Residue-level contacts at the interface:
Residue Y241 in chain A interacts with residue W183 in chain B (closest heavy-atom distance 3.4 Å).
Residue E145 in chain A contacts residue I102 in chain B (closest heavy-atom distance 3.2 Å).
Residue Y260 in chain A contacts residue R167 in chain B (closest heavy-atom distance 3.2 Å).
Residue H177 in chain A contacts residue L174 in chain B (closest heavy-atom distance 3.2 Å).
Residue Y241 in chain A interacts with residue I179 in chain B (closest heavy-atom distance 3.1 Å).
Residue E71 in chain A contacts residue Y109 in chain B (closest heavy-atom distance 3.0 Å).
Residue H177 in chain A interacts with residue P177 in chain B (closest heavy-atom distance 3.0 Å).
Residue E31 in chain A is in contact with residue C160 in chain B (closest heavy-atom distance 3.2 Å).
Residue S219 in chain A is in contact with residue R59 in chain B (closest heavy-atom distance 2.8 Å).
Residue S219 in chain A contacts residue S67 in chain B (closest heavy-atom distance 3.4 Å).
Residue M242 in chain A interacts with residue T186 in chain B (closest heavy-atom distance 3.4 Å).
Residue Q227 in chain A is in contact with residue V75 in chain B (closest heavy-atom distance 3.2 Å).
Residue L79 in chain A is in contact with residue R124 in chain B (closest heavy-atom distance 3.1 Å).
Residue F142 in chain A contacts residue L174 in chain B (closest heavy-atom distance 3.3 Å).
Residue E31 in chain A contacts residue P113 in chain B (closest heavy-atom distance 3.1 Å).
Residue Q245 in chain A interacts with residue I187 in chain B (closest heavy-atom distance 3.3 Å).
Residue S178 in chain A is in contact with residue I102 in chain B (closest heavy-atom distance 3.2 Å).
Residue Y241 in chain A contacts residue L180 in chain B (closest heavy-atom distance 2.7 Å).
Residue F179 in chain A interacts with residue K178 in chain B (closest heavy-atom distance 3.5 Å).
Residue N35 in chain A contacts residue T159 in chain B (closest heavy-atom distance 3.6 Å).
Residue L80 in chain A interacts with residue F125 in chain B (closest heavy-atom distance 3.5 Å).
Residue D76 in chain A interacts with residue R156 in chain B (closest heavy-atom distance 3.2 Å).
Residue E31 in chain A is in contact with residue T159 in chain B (closest heavy-atom distance 3.2 Å).
Residue Y252 in chain A interacts with residue P177 in chain B (closest heavy-atom distance 3.5 Å).
Residue N72 in chain A contacts residue G114 in chain B (closest heavy-atom distance 3.3 Å).
Residue S219 in chain A interacts with residue E63 in chain B (closest heavy-atom distance 2.9 Å).
Residue N35 in chain A interacts with residue E158 in chain B (closest heavy-atom distance 3.5 Å).
Residue Y60 in chain A contacts residue R156 in chain B (closest heavy-atom distance 3.6 Å).
Residue L107 in chain A contacts residue Y109 in chain B (closest heavy-atom distance 3.5 Å).
Residue H177 in chain A is in contact with residue E175 in chain B (closest heavy-atom distance 3.1 Å).
Residue D76 in chain A is in contact with residue F125 in chain B (closest heavy-atom distance 3.1 Å).
Residue N35 in chain A contacts residue D157 in chain B (closest heavy-atom distance 3.2 Å).
Residue E145 in chain A contacts residue L105 in chain B (closest heavy-atom distance 3.0 Å).
Residue G220 in chain A is in contact with residue R59 in chain B (closest heavy-atom distance 3.1 Å).
Residue Y82 in chain A contacts residue D126 in chain B (closest heavy-atom distance 3.5 Å).
Residue Y252 in chain A interacts with residue L174 in chain B (closest heavy-atom distance 2.5 Å).
Residue Y263 in chain A is in contact with residue P166 in chain B (closest heavy-atom distance 3.4 Å).
Residue S180 in chain A contacts residue K178 in chain B (closest heavy-atom distance 3.5 Å).
Residue Q245 in chain A is in contact with residue I179 in chain B (closest heavy-atom distance 3.1 Å).
Residue L107 in chain A contacts residue F119 in chain B (closest heavy-atom distance 3.4 Å).
Residue I261 in chain A is in contact with residue P166 in chain B (closest heavy-atom distance 3.4 Å).
Residue Q188 in chain A interacts with residue L97 in chain B (closest heavy-atom distance 3.3 Å).
Residue L79 in chain A interacts with residue D126 in chain B (closest heavy-atom distance 3.3 Å).
Residue Q188 in chain A is in contact with residue Q94 in chain B (closest heavy-atom distance 3.1 Å).
Residue N72 in chain A contacts residue V118 in chain B (closest heavy-atom distance 3.3 Å).
Residue K83 in chain A is in contact with residue F125 in chain B (closest heavy-atom distance 3.6 Å).
Residue D274 in chain A is in contact with residue R167 in chain B (closest heavy-atom distance 3.0 Å).
Residue S272 in chain A contacts residue R167 in chain B (closest heavy-atom distance 3.3 Å).
Residue K181 in chain A is in contact with residue T100 in chain B (closest heavy-atom distance 3.2 Å).
Residue L187 in chain A contacts residue Q182 in chain B (closest heavy-atom distance 3.5 Å).
Residue Y73 in chain A contacts residue P113 in chain B (closest heavy-atom distance 3.2 Å).
Residue D191 in chain A interacts with residue K90 in chain B (closest heavy-atom distance 3.3 Å).
Residue L79 in chain A is in contact with residue F125 in chain B (closest heavy-atom distance 3.3 Å).
Residue S180 in chain A interacts with residue I179 in chain B (closest heavy-atom distance 3.5 Å).
Residue N35 in chain A interacts with residue K117 in chain B (closest heavy-atom distance 2.6 Å).
Residue Y252 in chain A interacts with residue P176 in chain B (closest heavy-atom distance 3.3 Å).
Residue N72 in chain A is in contact with residue S112 in chain B (closest heavy-atom distance 3.1 Å).
Residue Y260 in chain A interacts with residue K173 in chain B (closest heavy-atom distance 3.4 Å).
Residue E31 in chain A contacts residue E158 in chain B (closest heavy-atom distance 3.1 Å).
Residue Y263 in chain A contacts residue G111 in chain B (closest heavy-atom distance 3.0 Å).

This data describes a binding interaction between two proteins.

Sequence of chain B:
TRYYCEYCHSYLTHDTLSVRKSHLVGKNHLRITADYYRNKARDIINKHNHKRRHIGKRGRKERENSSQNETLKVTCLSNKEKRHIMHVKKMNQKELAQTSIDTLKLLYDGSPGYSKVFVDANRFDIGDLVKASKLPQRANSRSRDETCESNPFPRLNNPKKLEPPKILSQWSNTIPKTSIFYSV

Sequence of chain A:
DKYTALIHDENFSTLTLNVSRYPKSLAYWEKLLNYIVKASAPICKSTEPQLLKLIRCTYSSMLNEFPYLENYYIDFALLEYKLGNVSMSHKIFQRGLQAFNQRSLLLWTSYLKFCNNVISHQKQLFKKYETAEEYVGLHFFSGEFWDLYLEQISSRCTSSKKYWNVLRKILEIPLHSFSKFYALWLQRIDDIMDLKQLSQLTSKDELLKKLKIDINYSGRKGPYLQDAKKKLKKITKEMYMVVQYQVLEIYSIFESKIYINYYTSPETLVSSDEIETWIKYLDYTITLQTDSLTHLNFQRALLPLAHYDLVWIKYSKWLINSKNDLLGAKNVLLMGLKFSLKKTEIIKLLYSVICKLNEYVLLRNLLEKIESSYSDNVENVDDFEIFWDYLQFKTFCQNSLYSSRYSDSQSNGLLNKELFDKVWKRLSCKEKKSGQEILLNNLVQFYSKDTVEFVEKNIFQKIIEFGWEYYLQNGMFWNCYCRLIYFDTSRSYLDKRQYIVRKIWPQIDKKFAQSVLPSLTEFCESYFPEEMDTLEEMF